Sequence of protein 2:
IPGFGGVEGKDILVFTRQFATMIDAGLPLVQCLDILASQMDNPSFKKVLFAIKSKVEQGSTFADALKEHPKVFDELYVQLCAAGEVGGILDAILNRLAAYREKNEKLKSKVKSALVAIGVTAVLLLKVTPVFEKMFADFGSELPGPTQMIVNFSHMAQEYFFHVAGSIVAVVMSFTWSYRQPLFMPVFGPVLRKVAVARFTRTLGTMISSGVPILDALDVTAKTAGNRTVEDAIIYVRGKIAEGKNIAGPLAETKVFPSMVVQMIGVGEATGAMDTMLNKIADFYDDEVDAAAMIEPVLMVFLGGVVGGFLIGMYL

The following describes two proteins that form a bound complex.

Sequence of protein 1:
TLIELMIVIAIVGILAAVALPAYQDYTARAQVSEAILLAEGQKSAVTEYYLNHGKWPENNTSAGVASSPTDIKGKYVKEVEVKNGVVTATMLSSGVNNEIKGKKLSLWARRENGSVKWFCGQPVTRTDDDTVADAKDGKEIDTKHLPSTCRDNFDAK

Residue-level contacts at the interface:
Residue E218 in protein 2 is in contact with residue V19 in protein 1 (closest heavy-atom distance 5.0 Å).